Interface contacts:
Residue K1913 in the second protein contacts residue L728 in the first protein (closest heavy-atom distance 3.8 Å).
Residue F1965 in the second protein interacts with residue L728 in the first protein (closest heavy-atom distance 3.6 Å).
Residue Y1920 in the second protein interacts with residue V725 in the first protein (closest heavy-atom distance 3.5 Å).
Residue G1964 in the second protein contacts residue V725 in the first protein (closest heavy-atom distance 4.9 Å).
Residue K1960 in the second protein is in contact with residue M731 in the first protein (closest heavy-atom distance 3.5 Å).
Residue E1958 in the second protein is in contact with residue I732 in the first protein (closest heavy-atom distance 4.4 Å).
Residue K1970 in the second protein is in contact with residue D724 in the first protein (closest heavy-atom distance 4.1 Å).
Residue F1961 in the second protein interacts with residue L728 in the first protein (closest heavy-atom distance 3.2 Å).
Residue K1913 in the second protein is in contact with residue I732 in the first protein (closest heavy-atom distance 3.7 Å).
Residue F1965 in the second protein interacts with residue V725 in the first protein (closest heavy-atom distance 3.6 Å).
Residue F1961 in the second protein contacts residue M731 in the first protein (closest heavy-atom distance 3.2 Å).
Residue K1913 in the second protein interacts with residue L729 in the first protein (closest heavy-atom distance 3.4 Å).
Residue E1972 in the second protein contacts residue D724 in the first protein (closest heavy-atom distance 3.4 Å).
Residue F1961 in the second protein interacts with residue I732 in the first protein (closest heavy-atom distance 4.0 Å).
Residue F1965 in the second protein interacts with residue L729 in the first protein (closest heavy-atom distance 4.9 Å).
Residue N1909 in the second protein is in contact with residue I732 in the first protein (closest heavy-atom distance 4.4 Å).
Residue G1964 in the second protein contacts residue L728 in the first protein (closest heavy-atom distance 3.3 Å).
Residue K1913 in the second protein interacts with residue M731 in the first protein (closest heavy-atom distance 5.0 Å).
Residue K1960 in the second protein is in contact with residue L728 in the first protein (closest heavy-atom distance 4.2 Å).
Residue S1968 in the second protein interacts with residue L728 in the first protein (closest heavy-atom distance 4.4 Å).

Sequence of the first protein:
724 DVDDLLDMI

Sequence of the second protein:
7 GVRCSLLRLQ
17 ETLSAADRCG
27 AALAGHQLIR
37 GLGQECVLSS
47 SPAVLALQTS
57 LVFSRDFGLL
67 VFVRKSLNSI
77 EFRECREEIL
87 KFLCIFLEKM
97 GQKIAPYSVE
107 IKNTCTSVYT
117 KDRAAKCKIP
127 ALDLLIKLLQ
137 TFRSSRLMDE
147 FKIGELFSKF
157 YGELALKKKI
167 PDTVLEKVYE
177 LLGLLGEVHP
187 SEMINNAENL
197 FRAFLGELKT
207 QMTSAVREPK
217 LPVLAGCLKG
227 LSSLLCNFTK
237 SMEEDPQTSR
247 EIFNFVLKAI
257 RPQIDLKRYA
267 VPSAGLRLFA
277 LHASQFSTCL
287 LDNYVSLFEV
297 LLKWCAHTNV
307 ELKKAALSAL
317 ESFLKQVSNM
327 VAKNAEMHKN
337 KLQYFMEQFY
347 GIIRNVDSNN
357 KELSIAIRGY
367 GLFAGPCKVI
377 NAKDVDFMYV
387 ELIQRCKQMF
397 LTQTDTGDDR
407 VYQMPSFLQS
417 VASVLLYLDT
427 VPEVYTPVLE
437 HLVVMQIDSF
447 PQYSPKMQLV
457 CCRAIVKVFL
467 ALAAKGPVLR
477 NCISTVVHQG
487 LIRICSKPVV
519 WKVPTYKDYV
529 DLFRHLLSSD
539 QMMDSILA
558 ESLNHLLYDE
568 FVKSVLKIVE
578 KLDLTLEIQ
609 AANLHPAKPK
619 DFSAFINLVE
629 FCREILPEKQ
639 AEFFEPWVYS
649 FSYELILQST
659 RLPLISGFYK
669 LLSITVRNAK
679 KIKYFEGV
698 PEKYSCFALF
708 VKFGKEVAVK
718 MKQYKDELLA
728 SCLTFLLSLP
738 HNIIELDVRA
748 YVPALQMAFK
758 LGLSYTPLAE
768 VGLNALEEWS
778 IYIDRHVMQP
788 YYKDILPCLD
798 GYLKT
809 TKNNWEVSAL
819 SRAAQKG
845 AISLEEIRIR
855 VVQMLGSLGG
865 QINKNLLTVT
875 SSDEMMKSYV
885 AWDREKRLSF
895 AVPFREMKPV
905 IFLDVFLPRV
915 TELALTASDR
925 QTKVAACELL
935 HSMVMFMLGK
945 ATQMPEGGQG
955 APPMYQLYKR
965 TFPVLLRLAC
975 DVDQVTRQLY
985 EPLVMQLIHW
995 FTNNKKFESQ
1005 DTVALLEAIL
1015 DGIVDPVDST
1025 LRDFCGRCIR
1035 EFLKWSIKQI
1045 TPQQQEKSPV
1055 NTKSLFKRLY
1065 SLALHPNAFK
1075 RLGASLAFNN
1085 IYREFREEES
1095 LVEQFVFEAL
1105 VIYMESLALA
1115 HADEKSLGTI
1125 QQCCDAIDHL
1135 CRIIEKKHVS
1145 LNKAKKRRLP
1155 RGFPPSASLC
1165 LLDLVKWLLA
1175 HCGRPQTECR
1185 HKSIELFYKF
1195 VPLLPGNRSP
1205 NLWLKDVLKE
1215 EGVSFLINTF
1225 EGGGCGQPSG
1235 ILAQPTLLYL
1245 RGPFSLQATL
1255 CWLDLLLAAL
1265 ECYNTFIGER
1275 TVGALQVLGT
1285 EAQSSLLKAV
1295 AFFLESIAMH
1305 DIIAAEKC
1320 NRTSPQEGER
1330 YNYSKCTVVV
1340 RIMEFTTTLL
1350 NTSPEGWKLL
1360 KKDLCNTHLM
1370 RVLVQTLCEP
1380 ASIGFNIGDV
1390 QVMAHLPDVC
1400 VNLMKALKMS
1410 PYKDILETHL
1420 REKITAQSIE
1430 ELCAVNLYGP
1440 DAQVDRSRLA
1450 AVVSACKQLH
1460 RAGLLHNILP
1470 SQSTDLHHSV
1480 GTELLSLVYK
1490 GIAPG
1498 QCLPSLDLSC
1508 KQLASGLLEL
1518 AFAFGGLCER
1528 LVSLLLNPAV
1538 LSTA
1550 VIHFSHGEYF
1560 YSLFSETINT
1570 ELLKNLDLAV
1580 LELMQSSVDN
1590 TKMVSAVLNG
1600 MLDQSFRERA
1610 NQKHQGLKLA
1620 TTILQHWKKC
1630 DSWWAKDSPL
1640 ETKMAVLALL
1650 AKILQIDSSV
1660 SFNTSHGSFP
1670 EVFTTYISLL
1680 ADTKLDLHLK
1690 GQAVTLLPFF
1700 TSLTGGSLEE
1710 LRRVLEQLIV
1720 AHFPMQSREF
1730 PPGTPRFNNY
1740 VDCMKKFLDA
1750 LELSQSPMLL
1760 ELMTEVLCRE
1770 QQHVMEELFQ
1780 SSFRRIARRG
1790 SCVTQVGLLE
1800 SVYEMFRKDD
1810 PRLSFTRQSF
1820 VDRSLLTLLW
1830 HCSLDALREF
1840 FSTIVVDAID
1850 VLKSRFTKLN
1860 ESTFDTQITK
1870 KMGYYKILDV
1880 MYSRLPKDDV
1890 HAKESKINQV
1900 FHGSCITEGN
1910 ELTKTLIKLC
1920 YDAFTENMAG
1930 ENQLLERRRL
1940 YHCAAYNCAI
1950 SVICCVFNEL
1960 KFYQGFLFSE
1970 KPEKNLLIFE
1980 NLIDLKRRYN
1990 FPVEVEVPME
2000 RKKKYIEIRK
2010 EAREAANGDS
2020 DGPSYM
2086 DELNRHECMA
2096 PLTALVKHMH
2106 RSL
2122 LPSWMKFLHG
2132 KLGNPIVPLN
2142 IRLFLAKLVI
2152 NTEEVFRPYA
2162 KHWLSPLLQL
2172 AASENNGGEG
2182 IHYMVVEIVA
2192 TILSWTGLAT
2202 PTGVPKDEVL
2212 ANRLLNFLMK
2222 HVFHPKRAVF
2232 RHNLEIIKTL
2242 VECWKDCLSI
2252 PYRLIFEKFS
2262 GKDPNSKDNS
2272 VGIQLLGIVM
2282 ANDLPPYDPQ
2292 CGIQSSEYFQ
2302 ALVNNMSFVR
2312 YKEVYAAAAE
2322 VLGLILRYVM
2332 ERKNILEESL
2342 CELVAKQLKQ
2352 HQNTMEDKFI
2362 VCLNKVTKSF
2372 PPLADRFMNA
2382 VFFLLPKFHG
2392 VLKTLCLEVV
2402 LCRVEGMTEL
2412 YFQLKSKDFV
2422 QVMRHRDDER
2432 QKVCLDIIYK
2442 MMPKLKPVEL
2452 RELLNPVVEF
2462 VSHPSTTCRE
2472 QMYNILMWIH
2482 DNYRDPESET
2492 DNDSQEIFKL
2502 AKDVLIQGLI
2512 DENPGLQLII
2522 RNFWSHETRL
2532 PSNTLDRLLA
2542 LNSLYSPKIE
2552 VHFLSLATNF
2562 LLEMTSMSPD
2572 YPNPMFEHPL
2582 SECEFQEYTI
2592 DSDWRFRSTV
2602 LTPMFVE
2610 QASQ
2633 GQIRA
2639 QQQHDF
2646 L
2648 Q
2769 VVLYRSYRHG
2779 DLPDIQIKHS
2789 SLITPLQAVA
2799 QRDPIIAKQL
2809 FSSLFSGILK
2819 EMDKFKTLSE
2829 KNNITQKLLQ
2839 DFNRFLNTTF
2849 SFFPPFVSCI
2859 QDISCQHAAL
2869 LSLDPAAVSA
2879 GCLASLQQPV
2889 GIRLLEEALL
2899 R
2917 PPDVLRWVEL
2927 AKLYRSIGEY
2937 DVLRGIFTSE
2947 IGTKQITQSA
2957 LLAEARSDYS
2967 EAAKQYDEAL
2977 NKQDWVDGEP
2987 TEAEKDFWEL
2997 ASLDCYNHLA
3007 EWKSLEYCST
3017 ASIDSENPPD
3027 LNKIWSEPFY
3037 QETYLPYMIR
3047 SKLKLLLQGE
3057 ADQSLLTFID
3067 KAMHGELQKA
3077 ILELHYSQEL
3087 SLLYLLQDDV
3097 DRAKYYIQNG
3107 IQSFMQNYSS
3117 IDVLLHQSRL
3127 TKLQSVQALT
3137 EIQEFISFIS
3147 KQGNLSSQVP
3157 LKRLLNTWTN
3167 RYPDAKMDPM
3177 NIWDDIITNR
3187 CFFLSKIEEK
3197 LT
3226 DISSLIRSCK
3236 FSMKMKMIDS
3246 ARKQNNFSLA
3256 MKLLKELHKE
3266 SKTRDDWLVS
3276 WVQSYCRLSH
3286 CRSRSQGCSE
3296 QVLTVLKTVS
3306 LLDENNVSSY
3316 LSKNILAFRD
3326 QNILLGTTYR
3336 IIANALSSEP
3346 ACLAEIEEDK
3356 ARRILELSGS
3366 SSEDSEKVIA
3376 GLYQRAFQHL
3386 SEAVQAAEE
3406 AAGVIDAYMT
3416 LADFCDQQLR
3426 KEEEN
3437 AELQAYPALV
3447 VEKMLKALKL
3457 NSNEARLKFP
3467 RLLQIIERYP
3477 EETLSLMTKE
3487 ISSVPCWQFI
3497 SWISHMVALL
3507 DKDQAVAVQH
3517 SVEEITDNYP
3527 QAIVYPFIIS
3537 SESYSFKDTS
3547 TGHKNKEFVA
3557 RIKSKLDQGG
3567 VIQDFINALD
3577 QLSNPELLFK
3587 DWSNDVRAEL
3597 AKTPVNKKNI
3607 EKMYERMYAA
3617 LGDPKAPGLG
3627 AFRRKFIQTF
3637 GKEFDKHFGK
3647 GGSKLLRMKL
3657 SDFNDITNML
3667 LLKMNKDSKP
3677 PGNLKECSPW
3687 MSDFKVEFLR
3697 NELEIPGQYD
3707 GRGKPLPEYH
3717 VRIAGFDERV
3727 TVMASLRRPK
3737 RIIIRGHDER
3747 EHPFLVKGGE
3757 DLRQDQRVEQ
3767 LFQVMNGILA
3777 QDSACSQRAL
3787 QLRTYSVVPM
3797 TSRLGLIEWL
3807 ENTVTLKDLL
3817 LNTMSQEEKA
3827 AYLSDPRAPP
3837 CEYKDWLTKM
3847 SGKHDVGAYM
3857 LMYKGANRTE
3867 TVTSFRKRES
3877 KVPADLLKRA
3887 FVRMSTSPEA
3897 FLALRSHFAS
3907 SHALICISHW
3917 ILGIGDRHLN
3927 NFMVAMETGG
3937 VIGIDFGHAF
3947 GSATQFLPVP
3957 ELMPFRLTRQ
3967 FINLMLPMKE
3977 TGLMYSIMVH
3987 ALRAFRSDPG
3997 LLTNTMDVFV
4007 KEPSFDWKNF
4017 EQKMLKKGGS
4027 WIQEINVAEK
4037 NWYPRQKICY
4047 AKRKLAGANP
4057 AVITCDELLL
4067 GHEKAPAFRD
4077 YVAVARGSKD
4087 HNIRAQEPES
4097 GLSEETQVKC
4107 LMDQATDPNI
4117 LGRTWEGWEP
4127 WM

The following describes two proteins that form a bound complex.